Sequence of protein 1:
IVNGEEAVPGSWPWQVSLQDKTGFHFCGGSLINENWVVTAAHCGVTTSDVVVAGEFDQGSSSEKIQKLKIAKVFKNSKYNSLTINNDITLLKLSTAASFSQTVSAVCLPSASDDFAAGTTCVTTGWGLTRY

Contacts between the two chains:
Residue A105 in protein 1 interacts with residue C1 in protein 2 (closest heavy-atom distance 3.5 Å).
Residue P9 in protein 1 interacts with residue I6 in protein 2 (closest heavy-atom distance 3.8 Å).
Residue W14 in protein 1 interacts with residue P4 in protein 2 (closest heavy-atom distance 3.7 Å).
Residue C107 in protein 1 interacts with residue C1 in protein 2 (closest heavy-atom distance 2.0 Å).
Residue V8 in protein 1 interacts with residue V9 in protein 2 (closest heavy-atom distance 3.9 Å).
Residue C107 in protein 1 is in contact with residue G2 in protein 2 (closest heavy-atom distance 3.5 Å).
Residue V106 in protein 1 interacts with residue C1 in protein 2 (closest heavy-atom distance 3.7 Å).
Residue Q101 in protein 1 interacts with residue A5 in protein 2 (closest heavy-atom distance 3.7 Å).
Residue E5 in protein 1 is in contact with residue V9 in protein 2 (closest heavy-atom distance 4.1 Å).
Residue V106 in protein 1 is in contact with residue G2 in protein 2 (closest heavy-atom distance 4.2 Å).
Residue W12 in protein 1 contacts residue P8 in protein 2 (closest heavy-atom distance 3.5 Å).
Residue W12 in protein 1 interacts with residue L10 in protein 2 (closest heavy-atom distance 4.1 Å).
Residue S11 in protein 1 contacts residue P8 in protein 2 (closest heavy-atom distance 3.6 Å).
Residue V8 in protein 1 interacts with residue P8 in protein 2 (closest heavy-atom distance 5.0 Å).
Residue V8 in protein 1 interacts with residue Q7 in protein 2 (closest heavy-atom distance 4.4 Å).
Residue S11 in protein 1 interacts with residue I6 in protein 2 (closest heavy-atom distance 3.3 Å).
Residue S11 in protein 1 interacts with residue P4 in protein 2 (closest heavy-atom distance 3.6 Å).
Residue V8 in protein 1 interacts with residue I6 in protein 2 (closest heavy-atom distance 3.9 Å).
Residue S11 in protein 1 is in contact with residue Q7 in protein 2 (closest heavy-atom distance 3.9 Å).
Residue Q101 in protein 1 contacts residue I6 in protein 2 (closest heavy-atom distance 4.3 Å).
Residue A105 in protein 1 contacts residue G2 in protein 2 (closest heavy-atom distance 2.9 Å).
Residue A105 in protein 1 interacts with residue V3 in protein 2 (closest heavy-atom distance 4.9 Å).
Residue W14 in protein 1 contacts residue V3 in protein 2 (closest heavy-atom distance 4.5 Å).
Residue W14 in protein 1 interacts with residue G2 in protein 2 (closest heavy-atom distance 4.0 Å).
Residue T102 in protein 1 is in contact with residue I6 in protein 2 (closest heavy-atom distance 4.0 Å).
Residue V122 in protein 1 is in contact with residue L10 in protein 2 (closest heavy-atom distance 3.9 Å).
Residue E5 in protein 1 is in contact with residue L10 in protein 2 (closest heavy-atom distance 3.9 Å).
Residue P13 in protein 1 contacts residue P4 in protein 2 (closest heavy-atom distance 3.8 Å).
Residue G10 in protein 1 contacts residue I6 in protein 2 (closest heavy-atom distance 4.0 Å).
Residue L108 in protein 1 interacts with residue C1 in protein 2 (closest heavy-atom distance 4.9 Å).

The following describes two proteins that form a bound complex.

Sequence of protein 2:
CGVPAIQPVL